Sequence of the first protein:
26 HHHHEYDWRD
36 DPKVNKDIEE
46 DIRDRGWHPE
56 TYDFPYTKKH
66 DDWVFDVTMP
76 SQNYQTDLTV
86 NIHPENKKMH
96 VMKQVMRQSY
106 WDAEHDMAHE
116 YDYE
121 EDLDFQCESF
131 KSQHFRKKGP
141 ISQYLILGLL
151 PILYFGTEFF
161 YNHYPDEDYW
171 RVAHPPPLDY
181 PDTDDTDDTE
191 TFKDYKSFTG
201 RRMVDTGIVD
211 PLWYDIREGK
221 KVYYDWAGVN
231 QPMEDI

Sequence of the second protein:
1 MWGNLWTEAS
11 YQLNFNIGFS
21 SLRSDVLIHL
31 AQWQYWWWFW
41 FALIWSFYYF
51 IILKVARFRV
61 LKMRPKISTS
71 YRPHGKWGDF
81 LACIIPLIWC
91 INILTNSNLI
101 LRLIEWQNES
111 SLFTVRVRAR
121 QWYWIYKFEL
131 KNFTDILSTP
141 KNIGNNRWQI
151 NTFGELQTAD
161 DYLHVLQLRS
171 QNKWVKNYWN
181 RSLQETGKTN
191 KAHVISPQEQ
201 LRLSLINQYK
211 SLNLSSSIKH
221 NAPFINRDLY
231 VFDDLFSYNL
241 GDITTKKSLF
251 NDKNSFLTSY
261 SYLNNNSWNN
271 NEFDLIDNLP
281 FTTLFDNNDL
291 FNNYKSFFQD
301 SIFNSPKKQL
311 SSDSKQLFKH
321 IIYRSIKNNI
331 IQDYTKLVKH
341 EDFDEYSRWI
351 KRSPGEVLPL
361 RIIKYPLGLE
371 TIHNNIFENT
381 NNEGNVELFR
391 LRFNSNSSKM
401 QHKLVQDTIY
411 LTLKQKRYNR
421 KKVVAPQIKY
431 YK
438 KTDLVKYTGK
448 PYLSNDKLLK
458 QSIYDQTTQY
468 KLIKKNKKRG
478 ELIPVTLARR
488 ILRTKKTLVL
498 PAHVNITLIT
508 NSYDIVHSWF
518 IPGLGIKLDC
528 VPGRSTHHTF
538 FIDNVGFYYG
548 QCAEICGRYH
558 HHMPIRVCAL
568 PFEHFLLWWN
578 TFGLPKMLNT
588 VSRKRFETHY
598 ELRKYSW

Residue-level contacts at the interface:
Residue D462 in the second protein interacts with residue T199 in the first protein (closest heavy-atom distance 3.6 Å).
Residue K475 in the second protein interacts with residue D210 in the first protein (closest heavy-atom distance 4.8 Å).
Residue Y461 in the second protein contacts residue T199 in the first protein (closest heavy-atom distance 3.6 Å).
Residue N473 in the second protein is in contact with residue I208 in the first protein (closest heavy-atom distance 4.0 Å).
Residue K475 in the second protein contacts residue G207 in the first protein (closest heavy-atom distance 4.6 Å).
Residue K474 in the second protein contacts residue I208 in the first protein (closest heavy-atom distance 3.9 Å).
Residue T465 in the second protein interacts with residue T199 in the first protein (closest heavy-atom distance 4.7 Å).
Residue K475 in the second protein is in contact with residue I208 in the first protein (closest heavy-atom distance 4.0 Å).
Residue L469 in the second protein is in contact with residue V209 in the first protein (closest heavy-atom distance 4.9 Å).
Residue N473 in the second protein interacts with residue V209 in the first protein (closest heavy-atom distance 3.7 Å).
Residue N473 in the second protein is in contact with residue D210 in the first protein (closest heavy-atom distance 4.0 Å).
Residue L469 in the second protein contacts residue M203 in the first protein (closest heavy-atom distance 4.8 Å).

The following describes two proteins that form a bound complex.